Interface contacts:
Residue E414 in the first protein is in contact with residue K96 in the second protein (closest heavy-atom distance 3.5 Å).
Residue G412 in the first protein contacts residue K96 in the second protein (closest heavy-atom distance 4.8 Å).
Residue V159 in the first protein contacts residue K107 in the second protein (closest heavy-atom distance 4.5 Å).
Residue G412 in the first protein contacts residue L92 in the second protein (closest heavy-atom distance 3.2 Å).
Residue M413 in the first protein is in contact with residue L92 in the second protein (closest heavy-atom distance 4.5 Å).
Residue E414 in the first protein interacts with residue L92 in the second protein (closest heavy-atom distance 4.1 Å).
Residue E155 in the first protein contacts residue L103 in the second protein (closest heavy-atom distance 5.0 Å).

Sequence of the first protein:
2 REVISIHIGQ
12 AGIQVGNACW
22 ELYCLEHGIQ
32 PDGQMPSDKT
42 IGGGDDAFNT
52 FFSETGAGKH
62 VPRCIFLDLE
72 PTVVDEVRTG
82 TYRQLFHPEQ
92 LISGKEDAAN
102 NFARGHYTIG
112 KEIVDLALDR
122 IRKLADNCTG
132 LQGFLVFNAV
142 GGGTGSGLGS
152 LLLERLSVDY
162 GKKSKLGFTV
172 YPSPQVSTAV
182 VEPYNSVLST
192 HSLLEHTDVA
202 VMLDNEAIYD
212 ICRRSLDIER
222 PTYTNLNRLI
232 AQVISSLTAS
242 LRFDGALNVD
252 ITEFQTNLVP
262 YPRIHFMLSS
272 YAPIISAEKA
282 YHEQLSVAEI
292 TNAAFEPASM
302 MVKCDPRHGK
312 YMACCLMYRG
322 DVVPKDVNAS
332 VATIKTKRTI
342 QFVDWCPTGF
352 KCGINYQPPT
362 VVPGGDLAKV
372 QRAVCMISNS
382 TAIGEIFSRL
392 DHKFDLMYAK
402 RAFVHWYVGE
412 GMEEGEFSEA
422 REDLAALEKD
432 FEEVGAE

These two protein chains interact to form a complex.

Sequence of the second protein:
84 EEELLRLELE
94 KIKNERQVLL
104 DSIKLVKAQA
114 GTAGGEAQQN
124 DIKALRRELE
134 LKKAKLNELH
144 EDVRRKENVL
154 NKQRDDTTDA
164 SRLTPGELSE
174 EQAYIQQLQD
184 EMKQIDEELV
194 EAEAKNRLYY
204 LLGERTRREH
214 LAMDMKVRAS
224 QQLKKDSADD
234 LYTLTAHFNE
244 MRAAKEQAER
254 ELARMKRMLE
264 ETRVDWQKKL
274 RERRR